Sequence of chain A:
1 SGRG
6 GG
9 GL

Residue-level contacts at the interface:
Residue E37 in chain B contacts residue G9 in chain A (closest heavy-atom distance 3.5 Å).
Residue V38 in chain B contacts residue L10 in chain A (closest heavy-atom distance 4.9 Å).
Residue E37 in chain B contacts residue L10 in chain A (closest heavy-atom distance 2.7 Å).
Residue F90 in chain B interacts with residue G7 in chain A (closest heavy-atom distance 3.4 Å).
Residue P39 in chain B interacts with residue L10 in chain A (closest heavy-atom distance 4.7 Å).
Residue D87 in chain B interacts with residue R3 in chain A (closest heavy-atom distance 4.6 Å).
Residue Y83 in chain B contacts residue G9 in chain A (closest heavy-atom distance 4.4 Å).
Residue V38 in chain B interacts with residue G9 in chain A (closest heavy-atom distance 4.1 Å).

These two protein chains interact to form a complex.

Sequence of chain B:
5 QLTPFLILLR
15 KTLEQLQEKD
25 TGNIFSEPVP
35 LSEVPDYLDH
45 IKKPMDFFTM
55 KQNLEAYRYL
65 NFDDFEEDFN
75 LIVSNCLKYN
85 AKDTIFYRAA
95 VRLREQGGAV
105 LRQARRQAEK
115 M